Residue-level contacts at the interface:
Residue F102 in the second protein interacts with residue I18 in the first protein (closest heavy-atom distance 4.1 Å).
Residue W88 in the second protein contacts residue L3 in the first protein (closest heavy-atom distance 4.0 Å).
Residue W88 in the second protein is in contact with residue V6 in the first protein (closest heavy-atom distance 4.8 Å).
Residue S212 in the second protein contacts residue K30 in the first protein (closest heavy-atom distance 4.1 Å).
Residue P214 in the second protein contacts residue I26 in the first protein (closest heavy-atom distance 4.7 Å).
Residue G213 in the second protein contacts residue I29 in the first protein (closest heavy-atom distance 4.9 Å).
Residue L99 in the second protein is in contact with residue V10 in the first protein (closest heavy-atom distance 4.7 Å).
Residue L99 in the second protein is in contact with residue L14 in the first protein (closest heavy-atom distance 3.6 Å).
Residue P214 in the second protein contacts residue I29 in the first protein (closest heavy-atom distance 3.2 Å).
Residue L99 in the second protein interacts with residue F11 in the first protein (closest heavy-atom distance 3.6 Å).
Residue S212 in the second protein is in contact with residue I26 in the first protein (closest heavy-atom distance 2.9 Å).
Residue F102 in the second protein contacts residue L14 in the first protein (closest heavy-atom distance 4.3 Å).
Residue W88 in the second protein contacts residue I2 in the first protein (closest heavy-atom distance 4.9 Å).
Residue L106 in the second protein is in contact with residue I23 in the first protein (closest heavy-atom distance 4.2 Å).
Residue G213 in the second protein is in contact with residue I26 in the first protein (closest heavy-atom distance 3.4 Å).
Residue L106 in the second protein contacts residue A19 in the first protein (closest heavy-atom distance 3.7 Å).
Residue R103 in the second protein contacts residue I18 in the first protein (closest heavy-atom distance 4.4 Å).
Residue L95 in the second protein interacts with residue F7 in the first protein (closest heavy-atom distance 3.2 Å).
Residue F102 in the second protein contacts residue F11 in the first protein (closest heavy-atom distance 3.3 Å).
Residue F102 in the second protein is in contact with residue F15 in the first protein (closest heavy-atom distance 3.0 Å).
Residue F33 in the second protein is in contact with residue L14 in the first protein (closest heavy-atom distance 3.1 Å).
Residue P214 in the second protein contacts residue A25 in the first protein (closest heavy-atom distance 4.6 Å).
Residue L106 in the second protein interacts with residue F15 in the first protein (closest heavy-atom distance 5.0 Å).
Residue F33 in the second protein contacts residue I18 in the first protein (closest heavy-atom distance 2.9 Å).
Residue F33 in the second protein contacts residue G17 in the first protein (closest heavy-atom distance 3.0 Å).
Residue G213 in the second protein is in contact with residue K30 in the first protein (closest heavy-atom distance 2.9 Å).
Residue P214 in the second protein interacts with residue K30 in the first protein (closest heavy-atom distance 3.3 Å).
Residue L106 in the second protein contacts residue I18 in the first protein (closest heavy-atom distance 3.1 Å).
Residue L95 in the second protein interacts with residue V10 in the first protein (closest heavy-atom distance 3.9 Å).
Residue S91 in the second protein interacts with residue L3 in the first protein (closest heavy-atom distance 4.1 Å).
Residue L95 in the second protein contacts residue V6 in the first protein (closest heavy-atom distance 4.3 Å).
Residue L95 in the second protein is in contact with residue F11 in the first protein (closest heavy-atom distance 4.0 Å).

The following describes two proteins that form a bound complex.

Sequence of the second protein:
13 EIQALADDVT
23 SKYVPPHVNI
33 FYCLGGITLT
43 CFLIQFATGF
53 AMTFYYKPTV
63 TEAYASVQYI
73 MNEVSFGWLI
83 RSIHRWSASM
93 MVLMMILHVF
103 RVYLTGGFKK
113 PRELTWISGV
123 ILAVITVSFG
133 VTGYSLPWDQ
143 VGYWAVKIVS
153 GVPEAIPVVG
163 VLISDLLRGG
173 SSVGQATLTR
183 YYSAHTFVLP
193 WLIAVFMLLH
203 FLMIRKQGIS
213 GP

Sequence of the first protein:
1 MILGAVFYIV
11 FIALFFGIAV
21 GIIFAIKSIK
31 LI